Interface contacts:
Residue T54 in protein 1 contacts residue I7 in protein 2 (closest heavy-atom distance 3.6 Å).
Residue K50 in protein 1 is in contact with residue I7 in protein 2 (closest heavy-atom distance 4.4 Å).
Residue K50 in protein 1 contacts residue S10 in protein 2 (closest heavy-atom distance 3.5 Å).
Residue Y128 in protein 1 interacts with residue L5 in protein 2 (closest heavy-atom distance 3.5 Å).
Residue Y128 in protein 1 is in contact with residue I1 in protein 2 (closest heavy-atom distance 3.7 Å).
Residue V58 in protein 1 contacts residue A4 in protein 2 (closest heavy-atom distance 4.1 Å).
Residue Y131 in protein 1 interacts with residue I1 in protein 2 (closest heavy-atom distance 3.8 Å).
Residue T54 in protein 1 interacts with residue I8 in protein 2 (closest heavy-atom distance 4.8 Å).
Residue T54 in protein 1 contacts residue A4 in protein 2 (closest heavy-atom distance 3.8 Å).
Residue S92 in protein 1 contacts residue I1 in protein 2 (closest heavy-atom distance 4.4 Å).
Residue M55 in protein 1 is in contact with residue I8 in protein 2 (closest heavy-atom distance 4.0 Å).
Residue G51 in protein 1 interacts with residue I8 in protein 2 (closest heavy-atom distance 3.7 Å).
Residue R62 in protein 1 interacts with residue I1 in protein 2 (closest heavy-atom distance 3.4 Å).
Residue G51 in protein 1 interacts with residue I7 in protein 2 (closest heavy-atom distance 4.4 Å).
Residue Y128 in protein 1 contacts residue E2 in protein 2 (closest heavy-atom distance 2.7 Å).
Residue K127 in protein 1 is in contact with residue E2 in protein 2 (closest heavy-atom distance 3.1 Å).
Residue K127 in protein 1 contacts residue Q6 in protein 2 (closest heavy-atom distance 4.8 Å).

Sequence of protein 2:
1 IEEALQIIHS

These two protein chains interact to form a complex.

Sequence of protein 1:
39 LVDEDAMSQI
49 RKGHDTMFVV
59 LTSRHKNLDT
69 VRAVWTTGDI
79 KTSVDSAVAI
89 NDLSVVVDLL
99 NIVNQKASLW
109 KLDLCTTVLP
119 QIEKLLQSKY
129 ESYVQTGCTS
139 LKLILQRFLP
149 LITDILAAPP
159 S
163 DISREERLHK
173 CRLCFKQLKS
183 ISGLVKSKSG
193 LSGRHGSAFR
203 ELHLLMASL